Sequence of the first protein:
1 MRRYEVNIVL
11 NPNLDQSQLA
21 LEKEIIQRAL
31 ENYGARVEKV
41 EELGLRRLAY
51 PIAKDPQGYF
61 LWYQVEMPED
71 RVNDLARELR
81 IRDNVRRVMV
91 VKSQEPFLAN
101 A

This data describes a binding interaction between two proteins.

Contacts between the two chains:
Residue R46 in the first protein contacts residue R20 in the second protein (closest heavy-atom distance 2.5 Å).
Residue Y50 in the first protein interacts with residue G62 in the second protein (closest heavy-atom distance 3.7 Å).
Residue R87 in the first protein is in contact with residue I60 in the second protein (closest heavy-atom distance 3.7 Å).
Residue I52 in the first protein is in contact with residue G62 in the second protein (closest heavy-atom distance 3.5 Å).
Residue A99 in the first protein contacts residue L16 in the second protein (closest heavy-atom distance 2.9 Å).
Residue A101 in the first protein interacts with residue G12 in the second protein (closest heavy-atom distance 4.3 Å).
Residue F97 in the first protein interacts with residue D15 in the second protein (closest heavy-atom distance 4.0 Å).
Residue A99 in the first protein contacts residue D15 in the second protein (closest heavy-atom distance 3.8 Å).
Residue A99 in the first protein contacts residue F14 in the second protein (closest heavy-atom distance 4.6 Å).
Residue L98 in the first protein contacts residue F14 in the second protein (closest heavy-atom distance 4.3 Å).
Residue A49 in the first protein is in contact with residue L64 in the second protein (closest heavy-atom distance 2.6 Å).
Residue L48 in the first protein contacts residue L63 in the second protein (closest heavy-atom distance 2.5 Å).
Residue L48 in the first protein contacts residue L64 in the second protein (closest heavy-atom distance 4.2 Å).
Residue E5 in the first protein contacts residue R57 in the second protein (closest heavy-atom distance 4.6 Å).
Residue R87 in the first protein is in contact with residue L61 in the second protein (closest heavy-atom distance 4.9 Å).
Residue L98 in the first protein is in contact with residue E47 in the second protein (closest heavy-atom distance 4.2 Å).
Residue A101 in the first protein interacts with residue F14 in the second protein (closest heavy-atom distance 4.9 Å).
Residue M89 in the first protein interacts with residue L61 in the second protein (closest heavy-atom distance 4.9 Å).
Residue L48 in the first protein interacts with residue G62 in the second protein (closest heavy-atom distance 2.7 Å).
Residue Y50 in the first protein is in contact with residue R59 in the second protein (closest heavy-atom distance 3.8 Å).
Residue Y50 in the first protein interacts with residue L64 in the second protein (closest heavy-atom distance 3.4 Å).
Residue F60 in the first protein interacts with residue L61 in the second protein (closest heavy-atom distance 4.0 Å).
Residue L43 in the first protein contacts residue Y19 in the second protein (closest heavy-atom distance 4.4 Å).
Residue L98 in the first protein contacts residue D15 in the second protein (closest heavy-atom distance 2.7 Å).
Residue R47 in the first protein contacts residue L63 in the second protein (closest heavy-atom distance 4.5 Å).
Residue L98 in the first protein is in contact with residue L16 in the second protein (closest heavy-atom distance 4.8 Å).
Residue N100 in the first protein is in contact with residue E47 in the second protein (closest heavy-atom distance 3.2 Å).
Residue E42 in the first protein contacts residue R20 in the second protein (closest heavy-atom distance 5.0 Å).
Residue L48 in the first protein contacts residue L61 in the second protein (closest heavy-atom distance 2.4 Å).
Residue N7 in the first protein interacts with residue L61 in the second protein (closest heavy-atom distance 3.5 Å).
Residue Y50 in the first protein contacts residue P65 in the second protein (closest heavy-atom distance 3.5 Å).
Residue A49 in the first protein contacts residue L63 in the second protein (closest heavy-atom distance 2.9 Å).
Residue M89 in the first protein interacts with residue I60 in the second protein (closest heavy-atom distance 4.7 Å).
Residue F97 in the first protein contacts residue E47 in the second protein (closest heavy-atom distance 4.3 Å).
Residue F97 in the first protein contacts residue L16 in the second protein (closest heavy-atom distance 4.3 Å).
Residue A49 in the first protein contacts residue G62 in the second protein (closest heavy-atom distance 2.5 Å).
Residue L43 in the first protein is in contact with residue R20 in the second protein (closest heavy-atom distance 3.9 Å).
Residue A99 in the first protein is in contact with residue E47 in the second protein (closest heavy-atom distance 2.6 Å).
Residue F97 in the first protein contacts residue R17 in the second protein (closest heavy-atom distance 4.5 Å).
Residue A49 in the first protein is in contact with residue P65 in the second protein (closest heavy-atom distance 3.1 Å).

Sequence of the second protein:
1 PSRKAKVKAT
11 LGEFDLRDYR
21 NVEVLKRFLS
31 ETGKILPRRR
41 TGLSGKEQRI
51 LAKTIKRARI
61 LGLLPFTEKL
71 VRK